Sequence of the second protein:
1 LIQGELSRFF

The following describes two proteins that form a bound complex.

Contacts between the two chains:
Residue L48 in the first protein is in contact with residue R8 in the second protein (closest heavy-atom distance 4.6 Å).
Residue Y79 in the first protein contacts residue I2 in the second protein (closest heavy-atom distance 4.1 Å).
Residue M445 in the first protein contacts residue F9 in the second protein (closest heavy-atom distance 3.8 Å).
Residue M445 in the first protein interacts with residue L6 in the second protein (closest heavy-atom distance 4.8 Å).
Residue R81 in the first protein is in contact with residue I2 in the second protein (closest heavy-atom distance 3.6 Å).
Residue M445 in the first protein contacts residue F10 in the second protein (closest heavy-atom distance 4.0 Å).
Residue G78 in the first protein is in contact with residue E5 in the second protein (closest heavy-atom distance 4.2 Å).
Residue Y79 in the first protein is in contact with residue F9 in the second protein (closest heavy-atom distance 3.8 Å).
Residue I441 in the first protein is in contact with residue L6 in the second protein (closest heavy-atom distance 4.0 Å).
Residue I441 in the first protein contacts residue F9 in the second protein (closest heavy-atom distance 4.2 Å).
Residue R81 in the first protein contacts residue E5 in the second protein (closest heavy-atom distance 3.2 Å).
Residue Y79 in the first protein interacts with residue E5 in the second protein (closest heavy-atom distance 3.6 Å).
Residue V80 in the first protein interacts with residue I2 in the second protein (closest heavy-atom distance 4.7 Å).
Residue Y79 in the first protein interacts with residue R8 in the second protein (closest heavy-atom distance 3.3 Å).
Residue Y79 in the first protein contacts residue L6 in the second protein (closest heavy-atom distance 3.5 Å).
Residue I82 in the first protein is in contact with residue I2 in the second protein (closest heavy-atom distance 4.8 Å).
Residue E442 in the first protein is in contact with residue F9 in the second protein (closest heavy-atom distance 4.3 Å).

Sequence of the first protein:
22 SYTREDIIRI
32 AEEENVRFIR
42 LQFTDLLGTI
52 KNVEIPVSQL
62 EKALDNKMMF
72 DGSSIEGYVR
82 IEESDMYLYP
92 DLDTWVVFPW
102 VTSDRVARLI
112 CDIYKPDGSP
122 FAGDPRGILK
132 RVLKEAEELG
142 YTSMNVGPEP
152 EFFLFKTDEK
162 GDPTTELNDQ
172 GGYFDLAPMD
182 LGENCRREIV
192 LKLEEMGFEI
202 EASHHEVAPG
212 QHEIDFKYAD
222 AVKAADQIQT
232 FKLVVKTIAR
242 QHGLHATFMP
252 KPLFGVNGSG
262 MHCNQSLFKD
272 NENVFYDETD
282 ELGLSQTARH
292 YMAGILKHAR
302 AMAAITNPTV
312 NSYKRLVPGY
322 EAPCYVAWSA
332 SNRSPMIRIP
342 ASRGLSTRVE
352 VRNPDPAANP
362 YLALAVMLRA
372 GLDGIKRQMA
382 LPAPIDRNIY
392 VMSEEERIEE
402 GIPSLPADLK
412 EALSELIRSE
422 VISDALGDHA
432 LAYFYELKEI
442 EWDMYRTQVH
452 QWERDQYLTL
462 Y